These two protein chains interact to form a complex.

Residue-level contacts at the interface:
Residue L133 in protein 1 contacts residue Q5 in protein 2 (closest heavy-atom distance 3.6 Å).
Residue L131 in protein 1 contacts residue V7 in protein 2 (closest heavy-atom distance 4.2 Å).
Residue L133 in protein 1 interacts with residue V7 in protein 2 (closest heavy-atom distance 4.0 Å).
Residue I108 in protein 1 interacts with residue G10 in protein 2 (closest heavy-atom distance 3.9 Å).
Residue N110 in protein 1 is in contact with residue Q5 in protein 2 (closest heavy-atom distance 3.3 Å).
Residue P107 in protein 1 contacts residue W12 in protein 2 (closest heavy-atom distance 3.6 Å).
Residue L133 in protein 1 contacts residue T6 in protein 2 (closest heavy-atom distance 3.9 Å).
Residue L131 in protein 1 interacts with residue V9 in protein 2 (closest heavy-atom distance 3.7 Å).
Residue N110 in protein 1 interacts with residue V7 in protein 2 (closest heavy-atom distance 3.3 Å).
Residue E109 in protein 1 is in contact with residue V9 in protein 2 (closest heavy-atom distance 4.4 Å).
Residue P107 in protein 1 interacts with residue V9 in protein 2 (closest heavy-atom distance 3.5 Å).
Residue N110 in protein 1 is in contact with residue I8 in protein 2 (closest heavy-atom distance 2.9 Å).
Residue L106 in protein 1 contacts residue V9 in protein 2 (closest heavy-atom distance 4.2 Å).
Residue E109 in protein 1 interacts with residue P11 in protein 2 (closest heavy-atom distance 3.9 Å).
Residue P107 in protein 1 interacts with residue P11 in protein 2 (closest heavy-atom distance 3.7 Å).
Residue I108 in protein 1 interacts with residue V9 in protein 2 (closest heavy-atom distance 4.4 Å).
Residue E109 in protein 1 is in contact with residue G10 in protein 2 (closest heavy-atom distance 3.4 Å).
Residue N105 in protein 1 contacts residue W12 in protein 2 (closest heavy-atom distance 3.2 Å).
Residue I108 in protein 1 contacts residue I8 in protein 2 (closest heavy-atom distance 3.7 Å).
Residue P107 in protein 1 contacts residue G10 in protein 2 (closest heavy-atom distance 2.8 Å).
Residue G111 in protein 1 interacts with residue V7 in protein 2 (closest heavy-atom distance 4.4 Å).
Residue L106 in protein 1 contacts residue W12 in protein 2 (closest heavy-atom distance 4.3 Å).
Residue N110 in protein 1 contacts residue T6 in protein 2 (closest heavy-atom distance 2.9 Å).
Residue P107 in protein 1 contacts residue I8 in protein 2 (closest heavy-atom distance 4.7 Å).
Residue S132 in protein 1 interacts with residue V7 in protein 2 (closest heavy-atom distance 3.9 Å).
Residue E109 in protein 1 interacts with residue I8 in protein 2 (closest heavy-atom distance 2.8 Å).

Sequence of protein 1:
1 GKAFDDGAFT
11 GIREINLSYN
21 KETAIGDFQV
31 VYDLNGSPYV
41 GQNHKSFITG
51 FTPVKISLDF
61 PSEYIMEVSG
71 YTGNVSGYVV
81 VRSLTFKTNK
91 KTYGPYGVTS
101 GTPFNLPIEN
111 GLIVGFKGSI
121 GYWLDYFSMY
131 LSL

Sequence of protein 2:
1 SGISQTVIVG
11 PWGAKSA